This data describes a binding interaction between two proteins.

Sequence of chain A:
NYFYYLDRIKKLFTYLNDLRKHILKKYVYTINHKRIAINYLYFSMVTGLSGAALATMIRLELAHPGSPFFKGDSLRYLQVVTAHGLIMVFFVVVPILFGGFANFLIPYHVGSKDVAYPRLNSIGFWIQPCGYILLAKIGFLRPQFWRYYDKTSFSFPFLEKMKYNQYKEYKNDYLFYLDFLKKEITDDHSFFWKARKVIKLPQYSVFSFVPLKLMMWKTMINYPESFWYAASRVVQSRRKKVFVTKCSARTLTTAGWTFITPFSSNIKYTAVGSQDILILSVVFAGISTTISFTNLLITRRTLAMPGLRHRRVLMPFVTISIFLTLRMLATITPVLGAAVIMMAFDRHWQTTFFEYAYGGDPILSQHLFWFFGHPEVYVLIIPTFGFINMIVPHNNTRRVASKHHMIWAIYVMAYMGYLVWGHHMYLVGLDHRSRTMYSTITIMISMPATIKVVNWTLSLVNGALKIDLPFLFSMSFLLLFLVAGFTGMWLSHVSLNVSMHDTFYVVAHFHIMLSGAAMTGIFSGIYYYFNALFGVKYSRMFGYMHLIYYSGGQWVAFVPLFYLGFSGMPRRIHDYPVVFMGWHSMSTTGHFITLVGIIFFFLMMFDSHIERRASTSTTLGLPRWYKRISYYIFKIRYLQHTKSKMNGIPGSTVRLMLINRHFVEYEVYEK

Sequence of chain B:
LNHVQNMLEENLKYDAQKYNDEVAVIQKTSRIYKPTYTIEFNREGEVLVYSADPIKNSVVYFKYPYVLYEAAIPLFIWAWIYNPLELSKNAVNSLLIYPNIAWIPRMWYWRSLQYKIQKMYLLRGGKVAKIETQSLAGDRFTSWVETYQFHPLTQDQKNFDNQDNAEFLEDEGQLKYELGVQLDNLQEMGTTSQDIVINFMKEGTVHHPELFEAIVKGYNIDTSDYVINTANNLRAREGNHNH

Contacts between the two chains:
Residue Y686 in chain A is in contact with residue L113 in chain B (closest heavy-atom distance 3.7 Å).
Residue Y683 in chain A is in contact with residue L113 in chain B (closest heavy-atom distance 3.8 Å).
Residue R678 in chain A contacts residue N116 in chain B (closest heavy-atom distance 4.3 Å).
Residue V681 in chain A is in contact with residue E114 in chain B (closest heavy-atom distance 3.5 Å).
Residue M674 in chain A interacts with residue Y124 in chain B (closest heavy-atom distance 4.8 Å).
Residue M674 in chain A contacts residue A121 in chain B (closest heavy-atom distance 4.2 Å).
Residue L675 in chain A is in contact with residue A121 in chain B (closest heavy-atom distance 4.1 Å).
Residue E682 in chain A contacts residue L113 in chain B (closest heavy-atom distance 5.0 Å).
Residue R678 in chain A interacts with residue L113 in chain B (closest heavy-atom distance 5.0 Å).
Residue R678 in chain A is in contact with residue D120 in chain B (closest heavy-atom distance 3.9 Å).
Residue V671 in chain A interacts with residue N125 in chain B (closest heavy-atom distance 4.7 Å).
Residue L675 in chain A contacts residue L117 in chain B (closest heavy-atom distance 3.7 Å).
Residue F680 in chain A interacts with residue L113 in chain B (closest heavy-atom distance 4.8 Å).
Residue V671 in chain A contacts residue Y124 in chain B (closest heavy-atom distance 4.0 Å).
Residue R678 in chain A contacts residue L117 in chain B (closest heavy-atom distance 3.3 Å).
Residue M674 in chain A interacts with residue L117 in chain B (closest heavy-atom distance 4.3 Å).
Residue V671 in chain A contacts residue A121 in chain B (closest heavy-atom distance 4.3 Å).
Residue T670 in chain A contacts residue Y124 in chain B (closest heavy-atom distance 3.4 Å).
Residue V681 in chain A contacts residue N111 in chain B (closest heavy-atom distance 3.2 Å).
Residue H679 in chain A interacts with residue L117 in chain B (closest heavy-atom distance 4.3 Å).
Residue V681 in chain A interacts with residue L113 in chain B (closest heavy-atom distance 3.5 Å).
Residue M674 in chain A contacts residue D120 in chain B (closest heavy-atom distance 3.6 Å).